Sequence of the first protein:
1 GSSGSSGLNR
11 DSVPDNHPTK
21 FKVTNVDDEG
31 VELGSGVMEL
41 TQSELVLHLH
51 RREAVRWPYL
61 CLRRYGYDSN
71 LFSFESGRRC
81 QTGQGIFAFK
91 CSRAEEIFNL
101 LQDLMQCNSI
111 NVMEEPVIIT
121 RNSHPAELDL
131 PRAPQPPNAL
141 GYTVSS

The following describes two proteins that form a bound complex.

Sequence of the second protein:
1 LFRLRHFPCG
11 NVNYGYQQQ

Contacts between the two chains:
Residue D27 in the first protein interacts with residue F2 in the second protein (closest heavy-atom distance 3.7 Å).
Residue Y65 in the first protein interacts with residue N13 in the second protein (closest heavy-atom distance 3.2 Å).
Residue I86 in the first protein interacts with residue H6 in the second protein (closest heavy-atom distance 3.5 Å).
Residue Y59 in the first protein is in contact with residue Y16 in the second protein (closest heavy-atom distance 3.1 Å).
Residue V55 in the first protein interacts with residue L1 in the second protein (closest heavy-atom distance 4.2 Å).
Residue R64 in the first protein interacts with residue V12 in the second protein (closest heavy-atom distance 3.8 Å).
Residue N25 in the first protein is in contact with residue F2 in the second protein (closest heavy-atom distance 3.0 Å).
Residue R63 in the first protein contacts residue Y16 in the second protein (closest heavy-atom distance 3.9 Å).
Residue D68 in the first protein interacts with residue P8 in the second protein (closest heavy-atom distance 4.3 Å).
Residue A88 in the first protein is in contact with residue P8 in the second protein (closest heavy-atom distance 4.3 Å).
Residue G66 in the first protein interacts with residue V12 in the second protein (closest heavy-atom distance 4.3 Å).
Residue L33 in the first protein contacts residue F2 in the second protein (closest heavy-atom distance 3.6 Å).
Residue L47 in the first protein interacts with residue L1 in the second protein (closest heavy-atom distance 4.2 Å).
Residue M105 in the first protein contacts residue Y16 in the second protein (closest heavy-atom distance 3.5 Å).
Residue I86 in the first protein interacts with residue F2 in the second protein (closest heavy-atom distance 3.2 Å).
Residue F87 in the first protein is in contact with residue F2 in the second protein (closest heavy-atom distance 3.4 Å).
Residue D28 in the first protein interacts with residue R5 in the second protein (closest heavy-atom distance 2.8 Å).
Residue G66 in the first protein interacts with residue C9 in the second protein (closest heavy-atom distance 3.7 Å).
Residue S73 in the first protein contacts residue P8 in the second protein (closest heavy-atom distance 3.5 Å).
Residue L60 in the first protein is in contact with residue Q18 in the second protein (closest heavy-atom distance 4.0 Å).
Residue Y65 in the first protein is in contact with residue G15 in the second protein (closest heavy-atom distance 4.0 Å).
Residue R63 in the first protein contacts residue Q18 in the second protein (closest heavy-atom distance 4.3 Å).
Residue S73 in the first protein contacts residue F7 in the second protein (closest heavy-atom distance 3.6 Å).
Residue F98 in the first protein interacts with residue N13 in the second protein (closest heavy-atom distance 3.6 Å).
Residue L62 in the first protein contacts residue Y16 in the second protein (closest heavy-atom distance 4.0 Å).
Residue R132 in the first protein is in contact with residue Q17 in the second protein (closest heavy-atom distance 3.8 Å).
Residue G66 in the first protein is in contact with residue N11 in the second protein (closest heavy-atom distance 4.2 Å).
Residue I86 in the first protein contacts residue R3 in the second protein (closest heavy-atom distance 3.6 Å).
Residue F74 in the first protein interacts with residue F7 in the second protein (closest heavy-atom distance 3.7 Å).
Residue V26 in the first protein is in contact with residue F2 in the second protein (closest heavy-atom distance 3.9 Å).
Residue R64 in the first protein is in contact with residue F7 in the second protein (closest heavy-atom distance 3.5 Å).
Residue R78 in the first protein is in contact with residue Q19 in the second protein (closest heavy-atom distance 3.7 Å).
Residue E75 in the first protein contacts residue F7 in the second protein (closest heavy-atom distance 4.1 Å).
Residue N25 in the first protein interacts with residue L1 in the second protein (closest heavy-atom distance 3.2 Å).
Residue T82 in the first protein contacts residue R3 in the second protein (closest heavy-atom distance 3.1 Å).
Residue Y67 in the first protein interacts with residue N11 in the second protein (closest heavy-atom distance 4.2 Å).
Residue Y67 in the first protein contacts residue C9 in the second protein (closest heavy-atom distance 3.2 Å).
Residue R63 in the first protein interacts with residue Q19 in the second protein (closest heavy-atom distance 3.9 Å).
Residue F87 in the first protein interacts with residue L1 in the second protein (closest heavy-atom distance 3.7 Å).
Residue D129 in the first protein contacts residue Q19 in the second protein (closest heavy-atom distance 3.9 Å).
Residue L71 in the first protein interacts with residue P8 in the second protein (closest heavy-atom distance 3.9 Å).
Residue I86 in the first protein is in contact with residue L4 in the second protein (closest heavy-atom distance 2.9 Å).
Residue G66 in the first protein is in contact with residue F7 in the second protein (closest heavy-atom distance 3.6 Å).
Residue I86 in the first protein contacts residue P8 in the second protein (closest heavy-atom distance 4.2 Å).
Residue F87 in the first protein is in contact with residue R3 in the second protein (closest heavy-atom distance 3.7 Å).
Residue L60 in the first protein interacts with residue Y16 in the second protein (closest heavy-atom distance 3.6 Å).
Residue Y65 in the first protein contacts residue V12 in the second protein (closest heavy-atom distance 3.5 Å).
Residue R64 in the first protein is in contact with residue Y14 in the second protein (closest heavy-atom distance 3.7 Å).
Residue W57 in the first protein contacts residue L1 in the second protein (closest heavy-atom distance 3.9 Å).
Residue D28 in the first protein interacts with residue L4 in the second protein (closest heavy-atom distance 3.5 Å).
Residue R63 in the first protein contacts residue G15 in the second protein (closest heavy-atom distance 4.0 Å).
Residue N108 in the first protein is in contact with residue Y16 in the second protein (closest heavy-atom distance 3.7 Å).
Residue D27 in the first protein contacts residue L4 in the second protein (closest heavy-atom distance 3.8 Å).
Residue R79 in the first protein contacts residue Q19 in the second protein (closest heavy-atom distance 2.8 Å).
Residue F89 in the first protein interacts with residue L1 in the second protein (closest heavy-atom distance 3.8 Å).
Residue R63 in the first protein contacts residue Y14 in the second protein (closest heavy-atom distance 3.7 Å).
Residue Q102 in the first protein is in contact with residue N13 in the second protein (closest heavy-atom distance 3.4 Å).
Residue A88 in the first protein is in contact with residue L4 in the second protein (closest heavy-atom distance 3.5 Å).
Residue I86 in the first protein is in contact with residue F7 in the second protein (closest heavy-atom distance 3.6 Å).
Residue D28 in the first protein contacts residue F2 in the second protein (closest heavy-atom distance 3.6 Å).